Residue-level contacts at the interface:
Residue D194 in chain B contacts residue E542 in chain A (closest heavy-atom distance 4.1 Å).
Residue K228 in chain B interacts with residue E536 in chain A (closest heavy-atom distance 4.8 Å).
Residue Q193 in chain B contacts residue E542 in chain A (closest heavy-atom distance 4.8 Å).
Residue M229 in chain B is in contact with residue F469 in chain A (closest heavy-atom distance 4.9 Å).
Residue D194 in chain B contacts residue L541 in chain A (closest heavy-atom distance 3.7 Å).
Residue D195 in chain B contacts residue E542 in chain A (closest heavy-atom distance 4.3 Å).
Residue K228 in chain B interacts with residue R537 in chain A (closest heavy-atom distance 3.2 Å).
Residue Q193 in chain B is in contact with residue L541 in chain A (closest heavy-atom distance 4.1 Å).

Sequence of chain A:
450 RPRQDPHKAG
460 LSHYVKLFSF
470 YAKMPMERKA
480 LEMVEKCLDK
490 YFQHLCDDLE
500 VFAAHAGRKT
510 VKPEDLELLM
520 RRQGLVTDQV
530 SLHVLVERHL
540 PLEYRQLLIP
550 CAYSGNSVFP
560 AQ

Sequence of chain B:
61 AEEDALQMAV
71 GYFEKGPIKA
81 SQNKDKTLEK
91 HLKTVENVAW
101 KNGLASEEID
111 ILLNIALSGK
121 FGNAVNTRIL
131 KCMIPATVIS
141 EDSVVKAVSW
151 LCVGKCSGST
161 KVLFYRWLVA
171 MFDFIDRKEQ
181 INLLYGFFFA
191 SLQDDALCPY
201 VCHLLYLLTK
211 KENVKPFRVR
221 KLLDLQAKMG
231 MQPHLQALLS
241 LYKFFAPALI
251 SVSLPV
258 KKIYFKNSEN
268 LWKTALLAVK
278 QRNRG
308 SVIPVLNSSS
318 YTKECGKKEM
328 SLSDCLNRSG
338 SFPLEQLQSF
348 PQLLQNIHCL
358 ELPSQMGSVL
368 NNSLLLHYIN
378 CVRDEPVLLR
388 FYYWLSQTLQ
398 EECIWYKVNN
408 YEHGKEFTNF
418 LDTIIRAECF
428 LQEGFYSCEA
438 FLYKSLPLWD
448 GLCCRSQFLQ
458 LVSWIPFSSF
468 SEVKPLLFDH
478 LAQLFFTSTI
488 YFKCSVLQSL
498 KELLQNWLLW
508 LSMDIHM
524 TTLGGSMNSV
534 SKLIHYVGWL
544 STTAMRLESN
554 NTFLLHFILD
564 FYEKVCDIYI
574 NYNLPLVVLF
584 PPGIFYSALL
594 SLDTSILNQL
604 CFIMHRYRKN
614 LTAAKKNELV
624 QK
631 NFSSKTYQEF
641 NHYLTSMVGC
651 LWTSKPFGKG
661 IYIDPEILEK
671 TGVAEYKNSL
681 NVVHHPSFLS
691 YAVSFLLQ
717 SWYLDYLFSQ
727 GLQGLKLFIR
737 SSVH

This data describes a binding interaction between two proteins.